These two protein chains interact to form a complex.

Sequence of the second protein:
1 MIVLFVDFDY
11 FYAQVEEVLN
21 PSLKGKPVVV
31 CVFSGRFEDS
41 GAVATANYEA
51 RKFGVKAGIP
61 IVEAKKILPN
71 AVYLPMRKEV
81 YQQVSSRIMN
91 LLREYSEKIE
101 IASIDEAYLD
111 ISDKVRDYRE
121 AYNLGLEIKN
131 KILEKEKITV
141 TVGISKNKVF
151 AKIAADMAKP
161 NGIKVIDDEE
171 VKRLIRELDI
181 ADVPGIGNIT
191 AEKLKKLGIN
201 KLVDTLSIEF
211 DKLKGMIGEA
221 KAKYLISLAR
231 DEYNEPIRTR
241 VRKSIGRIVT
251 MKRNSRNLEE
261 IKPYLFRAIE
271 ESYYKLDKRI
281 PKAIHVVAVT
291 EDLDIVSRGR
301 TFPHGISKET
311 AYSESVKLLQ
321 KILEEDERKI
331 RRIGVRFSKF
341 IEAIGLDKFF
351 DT

Interface contacts:
Residue F350 in the second protein interacts with residue M47 in the first protein (closest heavy-atom distance 3.5 Å).
Residue L346 in the second protein contacts residue A246 in the first protein (closest heavy-atom distance 3.6 Å).
Residue I341 in the second protein is in contact with residue R248 in the first protein (closest heavy-atom distance 3.6 Å).
Residue F349 in the second protein interacts with residue P128 in the first protein (closest heavy-atom distance 3.4 Å).
Residue L346 in the second protein contacts residue P128 in the first protein (closest heavy-atom distance 4.0 Å).
Residue F349 in the second protein contacts residue A246 in the first protein (closest heavy-atom distance 4.7 Å).
Residue L346 in the second protein contacts residue K44 in the first protein (closest heavy-atom distance 2.8 Å).
Residue A343 in the second protein contacts residue V45 in the first protein (closest heavy-atom distance 3.6 Å).
Residue A343 in the second protein interacts with residue R248 in the first protein (closest heavy-atom distance 4.7 Å).
Residue T301 in the second protein contacts residue E173 in the first protein (closest heavy-atom distance 4.1 Å).
Residue L346 in the second protein contacts residue P228 in the first protein (closest heavy-atom distance 4.0 Å).
Residue F349 in the second protein is in contact with residue P247 in the first protein (closest heavy-atom distance 3.8 Å).
Residue L346 in the second protein is in contact with residue L40 in the first protein (closest heavy-atom distance 4.1 Å).
Residue F350 in the second protein is in contact with residue R38 in the first protein (closest heavy-atom distance 3.8 Å).
Residue P303 in the second protein interacts with residue E172 in the first protein (closest heavy-atom distance 3.7 Å).
Residue P303 in the second protein interacts with residue E155 in the first protein (closest heavy-atom distance 3.4 Å).
Residue F349 in the second protein contacts residue K129 in the first protein (closest heavy-atom distance 2.9 Å).
Residue I344 in the second protein interacts with residue A246 in the first protein (closest heavy-atom distance 3.1 Å).
Residue L346 in the second protein contacts residue V45 in the first protein (closest heavy-atom distance 3.6 Å).
Residue L346 in the second protein contacts residue M47 in the first protein (closest heavy-atom distance 3.5 Å).
Residue E342 in the second protein is in contact with residue L249 in the first protein (closest heavy-atom distance 4.3 Å).
Residue G345 in the second protein contacts residue V45 in the first protein (closest heavy-atom distance 4.8 Å).
Residue K193 in the second protein is in contact with residue Q124 in the first protein (closest heavy-atom distance 3.4 Å).
Residue F350 in the second protein contacts residue P128 in the first protein (closest heavy-atom distance 3.8 Å).
Residue F350 in the second protein is in contact with residue K129 in the first protein (closest heavy-atom distance 4.1 Å).
Residue I344 in the second protein contacts residue K44 in the first protein (closest heavy-atom distance 4.7 Å).
Residue G345 in the second protein is in contact with residue D43 in the first protein (closest heavy-atom distance 4.0 Å).
Residue F349 in the second protein contacts residue P228 in the first protein (closest heavy-atom distance 3.6 Å).
Residue G35 in the second protein interacts with residue D193 in the first protein (closest heavy-atom distance 3.3 Å).
Residue I344 in the second protein contacts residue L249 in the first protein (closest heavy-atom distance 3.1 Å).
Residue G345 in the second protein is in contact with residue A246 in the first protein (closest heavy-atom distance 4.2 Å).
Residue D347 in the second protein is in contact with residue K44 in the first protein (closest heavy-atom distance 3.6 Å).
Residue F350 in the second protein interacts with residue T126 in the first protein (closest heavy-atom distance 3.3 Å).
Residue F349 in the second protein contacts residue N226 in the first protein (closest heavy-atom distance 4.2 Å).
Residue H304 in the second protein contacts residue E155 in the first protein (closest heavy-atom distance 3.7 Å).
Residue I344 in the second protein contacts residue V45 in the first protein (closest heavy-atom distance 4.1 Å).
Residue F349 in the second protein is in contact with residue L249 in the first protein (closest heavy-atom distance 4.5 Å).
Residue L346 in the second protein contacts residue I245 in the first protein (closest heavy-atom distance 4.0 Å).
Residue I189 in the second protein interacts with residue Q124 in the first protein (closest heavy-atom distance 3.9 Å).
Residue L346 in the second protein interacts with residue W244 in the first protein (closest heavy-atom distance 3.6 Å).
Residue R36 in the second protein contacts residue S191 in the first protein (closest heavy-atom distance 3.5 Å).
Residue F349 in the second protein contacts residue L227 in the first protein (closest heavy-atom distance 4.1 Å).
Residue A42 in the second protein contacts residue N131 in the first protein (closest heavy-atom distance 4.9 Å).
Residue I341 in the second protein interacts with residue E155 in the first protein (closest heavy-atom distance 3.7 Å).
Residue I189 in the second protein contacts residue T126 in the first protein (closest heavy-atom distance 3.4 Å).
Residue E342 in the second protein is in contact with residue R248 in the first protein (closest heavy-atom distance 4.0 Å).
Residue H304 in the second protein interacts with residue G154 in the first protein (closest heavy-atom distance 5.0 Å).
Residue L346 in the second protein interacts with residue L46 in the first protein (closest heavy-atom distance 4.0 Å).
Residue F350 in the second protein is in contact with residue L40 in the first protein (closest heavy-atom distance 4.5 Å).
Residue F350 in the second protein is in contact with residue E127 in the first protein (closest heavy-atom distance 3.6 Å).
Residue G345 in the second protein is in contact with residue K44 in the first protein (closest heavy-atom distance 3.6 Å).
Residue F349 in the second protein is in contact with residue V130 in the first protein (closest heavy-atom distance 4.2 Å).
Residue K282 in the second protein interacts with residue E155 in the first protein (closest heavy-atom distance 4.1 Å).
Residue R36 in the second protein is in contact with residue D193 in the first protein (closest heavy-atom distance 3.2 Å).
Residue F349 in the second protein is in contact with residue E127 in the first protein (closest heavy-atom distance 4.5 Å).
Residue I344 in the second protein is in contact with residue P247 in the first protein (closest heavy-atom distance 3.3 Å).
Residue K282 in the second protein interacts with residue E172 in the first protein (closest heavy-atom distance 2.8 Å).
Residue K339 in the second protein is in contact with residue E173 in the first protein (closest heavy-atom distance 3.4 Å).
Residue S34 in the second protein is in contact with residue D193 in the first protein (closest heavy-atom distance 4.7 Å).

Sequence of the first protein:
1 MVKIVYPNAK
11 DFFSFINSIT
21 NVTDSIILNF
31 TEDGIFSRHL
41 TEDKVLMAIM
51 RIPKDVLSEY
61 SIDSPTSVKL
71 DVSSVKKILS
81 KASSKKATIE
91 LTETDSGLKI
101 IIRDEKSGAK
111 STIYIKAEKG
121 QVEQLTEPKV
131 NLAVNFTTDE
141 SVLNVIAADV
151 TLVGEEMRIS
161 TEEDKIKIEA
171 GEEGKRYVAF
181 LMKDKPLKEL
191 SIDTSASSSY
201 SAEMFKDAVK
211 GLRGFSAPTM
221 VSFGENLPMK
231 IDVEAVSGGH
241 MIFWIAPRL